Interface contacts:
Residue Q270 in the second protein contacts residue F194 in the first protein (closest heavy-atom distance 3.6 Å).
Residue P267 in the second protein is in contact with residue R193 in the first protein (closest heavy-atom distance 3.7 Å).
Residue L276 in the second protein interacts with residue F194 in the first protein (closest heavy-atom distance 4.0 Å).
Residue T258 in the second protein interacts with residue K133 in the first protein (closest heavy-atom distance 2.8 Å).
Residue R286 in the second protein is in contact with residue E198 in the first protein (closest heavy-atom distance 3.5 Å).
Residue P269 in the second protein contacts residue F194 in the first protein (closest heavy-atom distance 3.8 Å).
Residue L263 in the second protein is in contact with residue A204 in the first protein (closest heavy-atom distance 4.1 Å).
Residue L273 in the second protein interacts with residue E198 in the first protein (closest heavy-atom distance 3.6 Å).
Residue V254 in the second protein interacts with residue W126 in the first protein (closest heavy-atom distance 3.9 Å).
Residue V254 in the second protein interacts with residue E130 in the first protein (closest heavy-atom distance 3.9 Å).
Residue Q245 in the second protein is in contact with residue K121 in the first protein (closest heavy-atom distance 3.3 Å).
Residue V254 in the second protein is in contact with residue K134 in the first protein (closest heavy-atom distance 3.4 Å).
Residue E275 in the second protein is in contact with residue K187 in the first protein (closest heavy-atom distance 3.9 Å).
Residue T258 in the second protein is in contact with residue K134 in the first protein (closest heavy-atom distance 3.2 Å).
Residue Q245 in the second protein is in contact with residue H122 in the first protein (closest heavy-atom distance 3.6 Å).
Residue A268 in the second protein contacts residue F194 in the first protein (closest heavy-atom distance 3.5 Å).
Residue T249 in the second protein interacts with residue W126 in the first protein (closest heavy-atom distance 3.6 Å).
Residue F259 in the second protein interacts with residue K134 in the first protein (closest heavy-atom distance 3.6 Å).
Residue P266 in the second protein is in contact with residue W197 in the first protein (closest heavy-atom distance 3.8 Å).
Residue F259 in the second protein interacts with residue R132 in the first protein (closest heavy-atom distance 3.9 Å).
Residue L273 in the second protein contacts residue Y195 in the first protein (closest heavy-atom distance 4.3 Å).
Residue L263 in the second protein is in contact with residue I210 in the first protein (closest heavy-atom distance 4.2 Å).
Residue P269 in the second protein contacts residue W136 in the first protein (closest heavy-atom distance 3.6 Å).
Residue Q270 in the second protein interacts with residue E198 in the first protein (closest heavy-atom distance 4.4 Å).
Residue F264 in the second protein interacts with residue P218 in the first protein (closest heavy-atom distance 3.3 Å).
Residue P267 in the second protein is in contact with residue F194 in the first protein (closest heavy-atom distance 4.3 Å).
Residue E256 in the second protein contacts residue K134 in the first protein (closest heavy-atom distance 2.8 Å).
Residue E256 in the second protein contacts residue K133 in the first protein (closest heavy-atom distance 3.5 Å).
Residue R265 in the second protein is in contact with residue W197 in the first protein (closest heavy-atom distance 3.7 Å).
Residue L263 in the second protein contacts residue A200 in the first protein (closest heavy-atom distance 4.2 Å).
Residue D248 in the second protein is in contact with residue H122 in the first protein (closest heavy-atom distance 3.1 Å).
Residue L263 in the second protein is in contact with residue V201 in the first protein (closest heavy-atom distance 3.6 Å).
Residue F259 in the second protein interacts with residue R193 in the first protein (closest heavy-atom distance 3.6 Å).
Residue F264 in the second protein is in contact with residue L212 in the first protein (closest heavy-atom distance 3.7 Å).
Residue L276 in the second protein contacts residue T191 in the first protein (closest heavy-atom distance 3.4 Å).
Residue V272 in the second protein contacts residue W136 in the first protein (closest heavy-atom distance 3.7 Å).
Residue A268 in the second protein contacts residue W136 in the first protein (closest heavy-atom distance 3.7 Å).
Residue A247 in the second protein contacts residue K121 in the first protein (closest heavy-atom distance 3.8 Å).
Residue L276 in the second protein contacts residue K187 in the first protein (closest heavy-atom distance 3.7 Å).
Residue T258 in the second protein contacts residue S135 in the first protein (closest heavy-atom distance 2.7 Å).
Residue L263 in the second protein contacts residue L212 in the first protein (closest heavy-atom distance 3.8 Å).
Residue F259 in the second protein contacts residue S135 in the first protein (closest heavy-atom distance 4.0 Å).
Residue P267 in the second protein is in contact with residue W197 in the first protein (closest heavy-atom distance 4.0 Å).
Residue Q270 in the second protein contacts residue W197 in the first protein (closest heavy-atom distance 4.1 Å).
Residue L273 in the second protein is in contact with residue F194 in the first protein (closest heavy-atom distance 4.2 Å).
Residue D253 in the second protein is in contact with residue K134 in the first protein (closest heavy-atom distance 2.6 Å).
Residue F259 in the second protein interacts with residue K133 in the first protein (closest heavy-atom distance 3.5 Å).
Residue R277 in the second protein is in contact with residue Y195 in the first protein (closest heavy-atom distance 3.5 Å).
Residue K257 in the second protein is in contact with residue K133 in the first protein (closest heavy-atom distance 3.5 Å).
Residue P267 in the second protein contacts residue W136 in the first protein (closest heavy-atom distance 3.6 Å).
Residue L263 in the second protein contacts residue W197 in the first protein (closest heavy-atom distance 3.1 Å).
Residue R286 in the second protein is in contact with residue D199 in the first protein (closest heavy-atom distance 2.8 Å).
Residue L276 in the second protein contacts residue L190 in the first protein (closest heavy-atom distance 3.9 Å).
Residue T258 in the second protein interacts with residue D138 in the first protein (closest heavy-atom distance 3.5 Å).
Residue F264 in the second protein is in contact with residue N214 in the first protein (closest heavy-atom distance 4.4 Å).
Residue T262 in the second protein interacts with residue W197 in the first protein (closest heavy-atom distance 3.1 Å).
Residue A247 in the second protein interacts with residue R175 in the first protein (closest heavy-atom distance 4.2 Å).
Residue D248 in the second protein interacts with residue G123 in the first protein (closest heavy-atom distance 2.3 Å).
Residue R286 in the second protein contacts residue Y195 in the first protein (closest heavy-atom distance 3.2 Å).
Residue P266 in the second protein is in contact with residue F194 in the first protein (closest heavy-atom distance 3.9 Å).

The following describes two proteins that form a bound complex.

Sequence of the first protein:
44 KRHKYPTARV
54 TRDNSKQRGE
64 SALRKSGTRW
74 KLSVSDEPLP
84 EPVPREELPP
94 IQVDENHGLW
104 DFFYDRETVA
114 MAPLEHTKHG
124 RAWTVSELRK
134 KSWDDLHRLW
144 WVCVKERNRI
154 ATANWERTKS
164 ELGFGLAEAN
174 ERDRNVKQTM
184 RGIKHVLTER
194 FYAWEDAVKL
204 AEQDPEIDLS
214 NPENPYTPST

Sequence of the second protein:
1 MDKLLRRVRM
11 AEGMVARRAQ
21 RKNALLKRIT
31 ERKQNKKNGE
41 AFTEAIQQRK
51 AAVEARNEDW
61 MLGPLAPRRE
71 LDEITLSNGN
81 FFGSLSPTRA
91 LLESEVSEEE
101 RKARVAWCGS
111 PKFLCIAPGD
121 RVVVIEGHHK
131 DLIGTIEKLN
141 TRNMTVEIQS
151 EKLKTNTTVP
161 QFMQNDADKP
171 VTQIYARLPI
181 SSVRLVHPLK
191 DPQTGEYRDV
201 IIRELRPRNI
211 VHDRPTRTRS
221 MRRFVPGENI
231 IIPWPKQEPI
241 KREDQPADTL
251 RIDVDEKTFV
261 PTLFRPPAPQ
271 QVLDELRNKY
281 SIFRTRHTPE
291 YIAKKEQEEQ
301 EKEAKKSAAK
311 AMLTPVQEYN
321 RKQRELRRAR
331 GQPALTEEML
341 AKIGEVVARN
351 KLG